Sequence of the first protein:
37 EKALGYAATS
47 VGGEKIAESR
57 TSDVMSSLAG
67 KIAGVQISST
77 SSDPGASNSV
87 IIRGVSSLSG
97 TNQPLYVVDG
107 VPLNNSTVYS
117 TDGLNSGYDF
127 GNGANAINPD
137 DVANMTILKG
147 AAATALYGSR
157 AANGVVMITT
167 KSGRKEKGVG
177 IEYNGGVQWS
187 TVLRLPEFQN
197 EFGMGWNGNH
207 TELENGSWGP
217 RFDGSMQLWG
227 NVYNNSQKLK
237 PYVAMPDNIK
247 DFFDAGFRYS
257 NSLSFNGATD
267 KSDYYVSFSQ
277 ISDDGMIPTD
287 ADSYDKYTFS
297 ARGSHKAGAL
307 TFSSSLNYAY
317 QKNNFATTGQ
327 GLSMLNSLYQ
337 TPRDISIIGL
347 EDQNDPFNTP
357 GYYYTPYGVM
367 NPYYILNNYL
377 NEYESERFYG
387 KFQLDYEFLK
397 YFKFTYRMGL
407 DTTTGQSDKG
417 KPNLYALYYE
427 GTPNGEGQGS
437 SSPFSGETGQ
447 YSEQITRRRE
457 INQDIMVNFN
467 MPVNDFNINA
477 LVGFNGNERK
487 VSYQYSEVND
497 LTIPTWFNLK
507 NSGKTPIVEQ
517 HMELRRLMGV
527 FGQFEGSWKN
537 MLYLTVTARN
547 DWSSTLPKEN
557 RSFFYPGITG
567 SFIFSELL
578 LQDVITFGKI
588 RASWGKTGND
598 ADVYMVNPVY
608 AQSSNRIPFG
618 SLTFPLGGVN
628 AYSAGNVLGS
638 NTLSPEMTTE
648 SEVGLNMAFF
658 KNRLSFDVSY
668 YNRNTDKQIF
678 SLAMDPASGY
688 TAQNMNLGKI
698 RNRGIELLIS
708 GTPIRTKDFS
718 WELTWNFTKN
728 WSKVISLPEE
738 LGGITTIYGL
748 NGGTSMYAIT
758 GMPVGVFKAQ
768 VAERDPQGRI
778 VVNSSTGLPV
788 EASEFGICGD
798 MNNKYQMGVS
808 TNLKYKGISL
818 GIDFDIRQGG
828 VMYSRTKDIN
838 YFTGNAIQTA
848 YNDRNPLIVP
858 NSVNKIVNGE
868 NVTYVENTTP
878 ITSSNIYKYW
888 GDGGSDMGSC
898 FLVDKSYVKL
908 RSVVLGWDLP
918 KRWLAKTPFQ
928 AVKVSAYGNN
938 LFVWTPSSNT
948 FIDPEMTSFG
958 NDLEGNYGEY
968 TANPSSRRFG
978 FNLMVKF

Sequence of the second protein:
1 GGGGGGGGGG

Interface contacts:
Residue L747 in the first protein interacts with residue G1 in the second protein (closest heavy-atom distance 4.0 Å).
Residue E210 in the first protein contacts residue G10 in the second protein (closest heavy-atom distance 3.3 Å).
Residue F839 in the first protein contacts residue G10 in the second protein (closest heavy-atom distance 4.9 Å).
Residue Q326 in the first protein is in contact with residue G6 in the second protein (closest heavy-atom distance 3.0 Å).
Residue L747 in the first protein interacts with residue G2 in the second protein (closest heavy-atom distance 3.5 Å).
Residue Y754 in the first protein contacts residue G1 in the second protein (closest heavy-atom distance 4.5 Å).
Residue W202 in the first protein is in contact with residue G9 in the second protein (closest heavy-atom distance 4.2 Å).
Residue L120 in the first protein interacts with residue G3 in the second protein (closest heavy-atom distance 4.0 Å).
Residue N211 in the first protein is in contact with residue G10 in the second protein (closest heavy-atom distance 4.3 Å).
Residue Y967 in the first protein is in contact with residue G4 in the second protein (closest heavy-atom distance 5.0 Å).
Residue N748 in the first protein interacts with residue G4 in the second protein (closest heavy-atom distance 5.0 Å).
Residue L120 in the first protein is in contact with residue G5 in the second protein (closest heavy-atom distance 5.0 Å).
Residue F839 in the first protein interacts with residue G8 in the second protein (closest heavy-atom distance 3.7 Å).
Residue Y363 in the first protein interacts with residue G9 in the second protein (closest heavy-atom distance 3.9 Å).
Residue Q326 in the first protein interacts with residue G4 in the second protein (closest heavy-atom distance 4.4 Å).
Residue N211 in the first protein interacts with residue G9 in the second protein (closest heavy-atom distance 2.8 Å).
Residue Y967 in the first protein contacts residue G5 in the second protein (closest heavy-atom distance 4.4 Å).
Residue N748 in the first protein interacts with residue G3 in the second protein (closest heavy-atom distance 3.1 Å).
Residue S752 in the first protein interacts with residue G1 in the second protein (closest heavy-atom distance 3.9 Å).
Residue E210 in the first protein is in contact with residue G9 in the second protein (closest heavy-atom distance 4.5 Å).
Residue N748 in the first protein interacts with residue G1 in the second protein (closest heavy-atom distance 4.0 Å).
Residue W202 in the first protein interacts with residue G10 in the second protein (closest heavy-atom distance 3.9 Å).
Residue R613 in the first protein interacts with residue G3 in the second protein (closest heavy-atom distance 4.6 Å).
Residue G746 in the first protein is in contact with residue G3 in the second protein (closest heavy-atom distance 4.6 Å).
Residue F616 in the first protein is in contact with residue G4 in the second protein (closest heavy-atom distance 3.8 Å).
Residue F839 in the first protein interacts with residue G9 in the second protein (closest heavy-atom distance 4.0 Å).
Residue F616 in the first protein is in contact with residue G6 in the second protein (closest heavy-atom distance 4.3 Å).
Residue G746 in the first protein interacts with residue G2 in the second protein (closest heavy-atom distance 2.5 Å).
Residue N748 in the first protein is in contact with residue G2 in the second protein (closest heavy-atom distance 3.4 Å).
Residue G746 in the first protein interacts with residue G1 in the second protein (closest heavy-atom distance 3.4 Å).
Residue T743 in the first protein contacts residue G1 in the second protein (closest heavy-atom distance 4.2 Å).
Residue L747 in the first protein is in contact with residue G3 in the second protein (closest heavy-atom distance 3.8 Å).
Residue L120 in the first protein is in contact with residue G4 in the second protein (closest heavy-atom distance 3.0 Å).
Residue L747 in the first protein interacts with residue G4 in the second protein (closest heavy-atom distance 4.0 Å).
Residue Y363 in the first protein is in contact with residue G10 in the second protein (closest heavy-atom distance 4.4 Å).
Residue Q326 in the first protein is in contact with residue G5 in the second protein (closest heavy-atom distance 3.3 Å).
Residue F616 in the first protein interacts with residue G5 in the second protein (closest heavy-atom distance 3.3 Å).

The following describes two proteins that form a bound complex.